The following describes two proteins that form a bound complex.

Sequence of chain A:
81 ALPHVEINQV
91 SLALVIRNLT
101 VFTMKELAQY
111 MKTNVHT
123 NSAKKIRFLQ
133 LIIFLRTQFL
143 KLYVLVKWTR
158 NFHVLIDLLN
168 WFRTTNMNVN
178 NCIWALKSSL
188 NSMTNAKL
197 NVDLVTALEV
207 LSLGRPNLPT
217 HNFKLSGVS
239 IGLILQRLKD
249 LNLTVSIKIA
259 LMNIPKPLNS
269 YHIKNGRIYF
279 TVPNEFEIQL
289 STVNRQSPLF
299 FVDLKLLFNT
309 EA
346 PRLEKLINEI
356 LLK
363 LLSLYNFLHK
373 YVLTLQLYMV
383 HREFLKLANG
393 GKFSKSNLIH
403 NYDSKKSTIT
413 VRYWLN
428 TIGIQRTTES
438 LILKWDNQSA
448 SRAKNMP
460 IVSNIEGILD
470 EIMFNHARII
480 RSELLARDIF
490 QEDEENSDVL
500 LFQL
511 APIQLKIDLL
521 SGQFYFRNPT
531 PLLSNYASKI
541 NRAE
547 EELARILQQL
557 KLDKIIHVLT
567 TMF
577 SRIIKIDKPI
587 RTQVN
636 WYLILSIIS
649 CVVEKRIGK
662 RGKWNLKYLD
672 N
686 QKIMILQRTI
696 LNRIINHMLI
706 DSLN

Sequence of chain B:
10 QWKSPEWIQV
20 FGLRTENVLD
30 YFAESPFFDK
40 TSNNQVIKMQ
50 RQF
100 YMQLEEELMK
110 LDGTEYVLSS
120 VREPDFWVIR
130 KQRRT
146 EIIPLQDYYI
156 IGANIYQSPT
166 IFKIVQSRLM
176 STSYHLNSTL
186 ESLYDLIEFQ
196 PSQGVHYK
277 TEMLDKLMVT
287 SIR

Contacts between the two chains:
Residue T376 in chain A interacts with residue S287 in chain B (closest heavy-atom distance 3.8 Å).